Sequence of chain A:
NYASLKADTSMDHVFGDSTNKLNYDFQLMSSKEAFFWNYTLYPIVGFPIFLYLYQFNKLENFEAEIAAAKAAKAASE

This data describes a binding interaction between two proteins.

Sequence of chain B:
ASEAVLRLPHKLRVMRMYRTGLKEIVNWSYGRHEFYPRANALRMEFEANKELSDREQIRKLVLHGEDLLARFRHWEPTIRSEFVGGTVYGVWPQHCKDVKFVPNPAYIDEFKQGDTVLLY

Contacts between the two chains:
Residue F84 in chain B is in contact with residue V18 in chain A (closest heavy-atom distance 4.2 Å).
Residue E83 in chain B contacts residue F19 in chain A (closest heavy-atom distance 4.0 Å).
Residue A5 in chain B interacts with residue N24 in chain A (closest heavy-atom distance 4.7 Å).
Residue E4 in chain B interacts with residue N27 in chain A (closest heavy-atom distance 4.1 Å).
Residue F84 in chain B interacts with residue F19 in chain A (closest heavy-atom distance 4.0 Å).
Residue V85 in chain B contacts residue F19 in chain A (closest heavy-atom distance 4.0 Å).
Residue Y90 in chain B is in contact with residue F19 in chain A (closest heavy-atom distance 3.7 Å).